Sequence of the first protein:
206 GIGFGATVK

Sequence of the second protein:
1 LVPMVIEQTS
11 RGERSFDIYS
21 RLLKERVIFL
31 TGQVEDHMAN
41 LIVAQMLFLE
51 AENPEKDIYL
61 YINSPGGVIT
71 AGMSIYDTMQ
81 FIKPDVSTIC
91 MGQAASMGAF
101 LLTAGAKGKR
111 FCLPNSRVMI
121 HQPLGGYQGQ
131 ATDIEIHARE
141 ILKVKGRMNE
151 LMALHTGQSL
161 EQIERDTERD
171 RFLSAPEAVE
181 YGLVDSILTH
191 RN

These two protein chains interact to form a complex.

Interface contacts:
Residue K83 in the second protein is in contact with residue K214 in the first protein (closest heavy-atom distance 3.4 Å).
Residue L47 in the second protein is in contact with residue F209 in the first protein (closest heavy-atom distance 3.8 Å).
Residue V43 in the second protein interacts with residue F209 in the first protein (closest heavy-atom distance 4.6 Å).
Residue L47 in the second protein interacts with residue G208 in the first protein (closest heavy-atom distance 4.8 Å).
Residue T78 in the second protein contacts residue F209 in the first protein (closest heavy-atom distance 3.8 Å).
Residue A51 in the second protein interacts with residue V213 in the first protein (closest heavy-atom distance 3.8 Å).
Residue E50 in the second protein contacts residue V213 in the first protein (closest heavy-atom distance 4.3 Å).
Residue P54 in the second protein contacts residue V213 in the first protein (closest heavy-atom distance 4.5 Å).
Residue L47 in the second protein contacts residue I207 in the first protein (closest heavy-atom distance 3.5 Å).
Residue K83 in the second protein interacts with residue V213 in the first protein (closest heavy-atom distance 4.8 Å).
Residue A51 in the second protein interacts with residue G206 in the first protein (closest heavy-atom distance 3.9 Å).
Residue F81 in the second protein interacts with residue F209 in the first protein (closest heavy-atom distance 3.4 Å).
Residue A51 in the second protein interacts with residue I207 in the first protein (closest heavy-atom distance 3.8 Å).
Residue P54 in the second protein interacts with residue K214 in the first protein (closest heavy-atom distance 3.8 Å).
Residue F48 in the second protein contacts residue I207 in the first protein (closest heavy-atom distance 3.8 Å).